The following describes two proteins that form a bound complex.

Sequence of chain B:
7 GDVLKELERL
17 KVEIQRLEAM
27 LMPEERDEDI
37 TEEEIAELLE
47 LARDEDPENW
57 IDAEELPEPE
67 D

Residue-level contacts at the interface:
Residue T2 in chain A contacts residue K17 in chain B (closest heavy-atom distance 3.0 Å).
Residue P37 in chain A interacts with residue Q21 in chain B (closest heavy-atom distance 3.4 Å).
Residue R58 in chain A interacts with residue D33 in chain B (closest heavy-atom distance 2.8 Å).
Residue L56 in chain A interacts with residue I41 in chain B (closest heavy-atom distance 3.5 Å).
Residue K81 in chain A contacts residue E40 in chain B (closest heavy-atom distance 3.5 Å).
Residue Y57 in chain A is in contact with residue A25 in chain B (closest heavy-atom distance 3.2 Å).
Residue L27 in chain A is in contact with residue P63 in chain B (closest heavy-atom distance 3.5 Å).
Residue K9 in chain A interacts with residue N55 in chain B (closest heavy-atom distance 2.7 Å).
Residue H8 in chain A contacts residue N55 in chain B (closest heavy-atom distance 3.2 Å).
Residue Y23 in chain A interacts with residue P63 in chain B (closest heavy-atom distance 2.9 Å).
Residue K6 in chain A interacts with residue I57 in chain B (closest heavy-atom distance 3.3 Å).
Residue Y35 in chain A is in contact with residue K17 in chain B (closest heavy-atom distance 3.1 Å).
Residue K47 in chain A interacts with residue M26 in chain B (closest heavy-atom distance 3.5 Å).
Residue R65 in chain A interacts with residue D33 in chain B (closest heavy-atom distance 3.0 Å).
Residue L56 in chain A interacts with residue L45 in chain B (closest heavy-atom distance 3.3 Å).
Residue K6 in chain A contacts residue W56 in chain B (closest heavy-atom distance 3.5 Å).
Residue E49 in chain A is in contact with residue L45 in chain B (closest heavy-atom distance 3.5 Å).
Residue R30 in chain A contacts residue E60 in chain B (closest heavy-atom distance 3.4 Å).
Residue K9 in chain A interacts with residue E54 in chain B (closest heavy-atom distance 3.3 Å).
Residue Y3 in chain A interacts with residue V18 in chain B (closest heavy-atom distance 3.4 Å).
Residue K47 in chain A interacts with residue E30 in chain B (closest heavy-atom distance 3.1 Å).
Residue K47 in chain A contacts residue E31 in chain B (closest heavy-atom distance 2.8 Å).
Residue Y3 in chain A is in contact with residue Q21 in chain B (closest heavy-atom distance 2.6 Å).
Residue E34 in chain A contacts residue E60 in chain B (closest heavy-atom distance 2.6 Å).
Residue T2 in chain A contacts residue E14 in chain B (closest heavy-atom distance 3.0 Å).
Residue L48 in chain A is in contact with residue E30 in chain B (closest heavy-atom distance 3.5 Å).
Residue G52 in chain A contacts residue R22 in chain B (closest heavy-atom distance 2.4 Å).
Residue L54 in chain A interacts with residue L45 in chain B (closest heavy-atom distance 3.2 Å).
Residue H8 in chain A contacts residue W56 in chain B (closest heavy-atom distance 3.5 Å).
Residue L80 in chain A is in contact with residue W56 in chain B (closest heavy-atom distance 3.5 Å).
Residue K20 in chain A interacts with residue D67 in chain B (closest heavy-atom distance 3.1 Å).
Residue F26 in chain A contacts residue L62 in chain B (closest heavy-atom distance 3.5 Å).
Residue K47 in chain A is in contact with residue A25 in chain B (closest heavy-atom distance 3.0 Å).
Residue K83 in chain A interacts with residue E40 in chain B (closest heavy-atom distance 2.5 Å).
Residue L48 in chain A is in contact with residue R32 in chain B (closest heavy-atom distance 3.1 Å).
Residue L27 in chain A is in contact with residue P65 in chain B (closest heavy-atom distance 3.5 Å).
Residue K47 in chain A contacts residue M28 in chain B (closest heavy-atom distance 2.9 Å).
Residue G50 in chain A contacts residue E30 in chain B (closest heavy-atom distance 3.1 Å).
Residue W72 in chain A interacts with residue R22 in chain B (closest heavy-atom distance 3.2 Å).
Residue S69 in chain A is in contact with residue A48 in chain B (closest heavy-atom distance 3.4 Å).
Residue I67 in chain A contacts residue I36 in chain B (closest heavy-atom distance 3.6 Å).
Residue E36 in chain A interacts with residue Q21 in chain B (closest heavy-atom distance 3.2 Å).
Residue K78 in chain A is in contact with residue D50 in chain B (closest heavy-atom distance 3.1 Å).
Residue I7 in chain A is in contact with residue W56 in chain B (closest heavy-atom distance 3.5 Å).
Residue K78 in chain A contacts residue E51 in chain B (closest heavy-atom distance 3.3 Å).
Residue Y57 in chain A contacts residue M28 in chain B (closest heavy-atom distance 3.2 Å).
Residue H8 in chain A contacts residue L47 in chain B (closest heavy-atom distance 3.5 Å).
Residue I7 in chain A interacts with residue L62 in chain B (closest heavy-atom distance 3.2 Å).
Residue R30 in chain A contacts residue A59 in chain B (closest heavy-atom distance 3.0 Å).
Residue K75 in chain A contacts residue V18 in chain B (closest heavy-atom distance 3.5 Å).
Residue R65 in chain A interacts with residue D35 in chain B (closest heavy-atom distance 2.5 Å).
Residue R4 in chain A interacts with residue D58 in chain B (closest heavy-atom distance 2.6 Å).
Residue V5 in chain A is in contact with residue A59 in chain B (closest heavy-atom distance 2.8 Å).
Residue Y23 in chain A contacts residue L62 in chain B (closest heavy-atom distance 3.6 Å).
Residue L54 in chain A contacts residue R49 in chain B (closest heavy-atom distance 3.3 Å).
Residue L48 in chain A interacts with residue E31 in chain B (closest heavy-atom distance 3.2 Å).
Residue E49 in chain A contacts residue E30 in chain B (closest heavy-atom distance 3.1 Å).
Residue K78 in chain A interacts with residue A48 in chain B (closest heavy-atom distance 2.7 Å).
Residue I7 in chain A interacts with residue I57 in chain B (closest heavy-atom distance 2.8 Å).
Residue Y35 in chain A contacts residue Q21 in chain B (closest heavy-atom distance 3.0 Å).

Sequence of chain A:
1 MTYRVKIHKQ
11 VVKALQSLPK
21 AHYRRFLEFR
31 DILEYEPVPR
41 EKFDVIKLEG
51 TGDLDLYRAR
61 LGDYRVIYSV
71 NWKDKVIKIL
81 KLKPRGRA